Sequence of the second protein:
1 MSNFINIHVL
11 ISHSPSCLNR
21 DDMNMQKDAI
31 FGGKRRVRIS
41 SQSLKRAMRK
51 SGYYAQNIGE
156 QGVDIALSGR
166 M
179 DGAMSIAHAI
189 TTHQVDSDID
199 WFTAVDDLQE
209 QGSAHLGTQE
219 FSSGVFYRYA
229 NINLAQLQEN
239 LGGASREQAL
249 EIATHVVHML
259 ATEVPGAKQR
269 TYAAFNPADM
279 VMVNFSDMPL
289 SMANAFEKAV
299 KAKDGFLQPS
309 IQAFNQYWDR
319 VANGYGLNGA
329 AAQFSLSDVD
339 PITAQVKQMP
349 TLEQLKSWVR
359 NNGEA

Sequence of the first protein:
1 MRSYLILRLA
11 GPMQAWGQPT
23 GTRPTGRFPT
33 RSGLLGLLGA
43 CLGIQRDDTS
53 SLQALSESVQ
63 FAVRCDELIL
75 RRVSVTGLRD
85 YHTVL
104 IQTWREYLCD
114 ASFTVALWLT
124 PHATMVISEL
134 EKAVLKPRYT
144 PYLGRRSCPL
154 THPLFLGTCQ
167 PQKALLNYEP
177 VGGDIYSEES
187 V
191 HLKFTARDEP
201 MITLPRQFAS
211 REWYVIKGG

The following describes two proteins that form a bound complex.

Residue-level contacts at the interface:
Residue I30 in the second protein contacts residue T80 in the first protein (closest heavy-atom distance 3.8 Å).
Residue D285 in the second protein interacts with residue L138 in the first protein (closest heavy-atom distance 3.7 Å).
Residue G180 in the second protein is in contact with residue R149 in the first protein (closest heavy-atom distance 2.3 Å).
Residue Y323 in the second protein is in contact with residue T154 in the first protein (closest heavy-atom distance 3.6 Å).
Residue S183 in the second protein contacts residue T143 in the first protein (closest heavy-atom distance 3.4 Å).
Residue F31 in the second protein contacts residue P12 in the first protein (closest heavy-atom distance 3.8 Å).
Residue D285 in the second protein interacts with residue P140 in the first protein (closest heavy-atom distance 3.7 Å).
Residue H186 in the second protein contacts residue Y110 in the first protein (closest heavy-atom distance 3.6 Å).
Residue K27 in the second protein contacts residue Y85 in the first protein (closest heavy-atom distance 2.8 Å).
Residue G324 in the second protein contacts residue P156 in the first protein (closest heavy-atom distance 3.8 Å).
Residue S183 in the second protein is in contact with residue R149 in the first protein (closest heavy-atom distance 3.5 Å).
Residue G32 in the second protein contacts residue D113 in the first protein (closest heavy-atom distance 2.5 Å).
Residue A185 in the second protein contacts residue P152 in the first protein (closest heavy-atom distance 3.6 Å).
Residue M286 in the second protein interacts with residue L138 in the first protein (closest heavy-atom distance 3.8 Å).
Residue M286 in the second protein interacts with residue P140 in the first protein (closest heavy-atom distance 3.9 Å).
Residue P287 in the second protein interacts with residue P144 in the first protein (closest heavy-atom distance 3.4 Å).
Residue Y227 in the second protein is in contact with residue P152 in the first protein (closest heavy-atom distance 3.4 Å).
Residue L288 in the second protein is in contact with residue H155 in the first protein (closest heavy-atom distance 3.7 Å).
Residue L288 in the second protein interacts with residue T154 in the first protein (closest heavy-atom distance 3.7 Å).
Residue I30 in the second protein is in contact with residue D113 in the first protein (closest heavy-atom distance 3.8 Å).
Residue H186 in the second protein is in contact with residue M13 in the first protein (closest heavy-atom distance 3.4 Å).
Residue M286 in the second protein interacts with residue P144 in the first protein (closest heavy-atom distance 3.8 Å).
Residue N292 in the second protein is in contact with residue T154 in the first protein (closest heavy-atom distance 3.6 Å).
Residue F4 in the second protein is in contact with residue T143 in the first protein (closest heavy-atom distance 3.3 Å).
Residue G32 in the second protein contacts residue V77 in the first protein (closest heavy-atom distance 3.4 Å).
Residue D28 in the second protein contacts residue L82 in the first protein (closest heavy-atom distance 3.9 Å).
Residue L288 in the second protein contacts residue P156 in the first protein (closest heavy-atom distance 3.3 Å).
Residue F4 in the second protein interacts with residue Y142 in the first protein (closest heavy-atom distance 3.8 Å).
Residue D22 in the second protein is in contact with residue W107 in the first protein (closest heavy-atom distance 3.2 Å).
Residue S289 in the second protein interacts with residue T154 in the first protein (closest heavy-atom distance 3.4 Å).
Residue L288 in the second protein contacts residue L153 in the first protein (closest heavy-atom distance 3.4 Å).
Residue I30 in the second protein is in contact with residue C112 in the first protein (closest heavy-atom distance 3.4 Å).
Residue D21 in the second protein contacts residue Y85 in the first protein (closest heavy-atom distance 3.6 Å).
Residue K27 in the second protein is in contact with residue D84 in the first protein (closest heavy-atom distance 2.7 Å).
Residue N231 in the second protein is in contact with residue R141 in the first protein (closest heavy-atom distance 3.0 Å).
Residue M286 in the second protein is in contact with residue L157 in the first protein (closest heavy-atom distance 3.6 Å).
Residue A185 in the second protein contacts residue S150 in the first protein (closest heavy-atom distance 3.7 Å).
Residue E295 in the second protein is in contact with residue L70 in the first protein (closest heavy-atom distance 3.5 Å).
Residue F4 in the second protein is in contact with residue P140 in the first protein (closest heavy-atom distance 3.3 Å).
Residue G33 in the second protein contacts residue V77 in the first protein (closest heavy-atom distance 3.8 Å).
Residue Y323 in the second protein is in contact with residue P156 in the first protein (closest heavy-atom distance 3.5 Å).
Residue N231 in the second protein is in contact with residue Y142 in the first protein (closest heavy-atom distance 3.8 Å).
Residue R38 in the second protein contacts residue D84 in the first protein (closest heavy-atom distance 2.4 Å).
Residue S289 in the second protein is in contact with residue L153 in the first protein (closest heavy-atom distance 3.2 Å).
Residue D22 in the second protein contacts residue Y85 in the first protein (closest heavy-atom distance 2.6 Å).
Residue F31 in the second protein is in contact with residue D113 in the first protein (closest heavy-atom distance 4.0 Å).
Residue N229 in the second protein is in contact with residue T143 in the first protein (closest heavy-atom distance 3.3 Å).
Residue N231 in the second protein is in contact with residue T143 in the first protein (closest heavy-atom distance 3.3 Å).
Residue M286 in the second protein interacts with residue L153 in the first protein (closest heavy-atom distance 3.9 Å).
Residue A29 in the second protein contacts residue L82 in the first protein (closest heavy-atom distance 3.6 Å).
Residue Q42 in the second protein is in contact with residue D84 in the first protein (closest heavy-atom distance 3.5 Å).
Residue E237 in the second protein is in contact with residue R141 in the first protein (closest heavy-atom distance 3.1 Å).
Residue S41 in the second protein contacts residue S150 in the first protein (closest heavy-atom distance 3.8 Å).
Residue D285 in the second protein is in contact with residue K139 in the first protein (closest heavy-atom distance 3.9 Å).
Residue I188 in the second protein contacts residue P12 in the first protein (closest heavy-atom distance 3.9 Å).
Residue Y323 in the second protein interacts with residue H155 in the first protein (closest heavy-atom distance 3.6 Å).
Residue H186 in the second protein contacts residue S150 in the first protein (closest heavy-atom distance 3.5 Å).
Residue Q42 in the second protein is in contact with residue H86 in the first protein (closest heavy-atom distance 3.2 Å).
Residue M182 in the second protein contacts residue R149 in the first protein (closest heavy-atom distance 3.1 Å).
Residue D179 in the second protein interacts with residue R48 in the first protein (closest heavy-atom distance 2.3 Å).